These two protein chains interact to form a complex.

Sequence of the first protein:
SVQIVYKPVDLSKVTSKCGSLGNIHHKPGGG

Sequence of the second protein:
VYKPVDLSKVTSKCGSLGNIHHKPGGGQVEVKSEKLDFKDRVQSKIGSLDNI

Contacts between the two chains:
Residue E338 in the second protein is in contact with residue Q307 in the first protein (closest heavy-atom distance 4.8 Å).